Sequence of the second protein:
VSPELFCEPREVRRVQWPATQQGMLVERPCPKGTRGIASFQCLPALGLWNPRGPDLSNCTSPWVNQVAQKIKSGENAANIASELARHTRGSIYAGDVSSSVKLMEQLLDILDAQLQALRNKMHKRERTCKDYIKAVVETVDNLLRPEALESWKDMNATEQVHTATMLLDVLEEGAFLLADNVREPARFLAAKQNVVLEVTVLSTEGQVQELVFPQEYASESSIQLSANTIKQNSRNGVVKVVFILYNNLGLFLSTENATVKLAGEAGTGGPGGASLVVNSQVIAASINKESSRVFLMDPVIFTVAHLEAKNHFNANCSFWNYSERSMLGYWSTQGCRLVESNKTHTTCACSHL

Residue-level contacts at the interface:
Residue V305 in the second protein interacts with residue M7 in the first protein (closest heavy-atom distance 2.9 Å).
Residue A294 in the second protein interacts with residue H9 in the first protein (closest heavy-atom distance 3.5 Å).
Residue W348 in the second protein is in contact with residue N2 in the first protein (closest heavy-atom distance 2.9 Å).
Residue H340 in the second protein contacts residue A8 in the first protein (closest heavy-atom distance 3.2 Å).
Residue L304 in the second protein is in contact with residue M7 in the first protein (closest heavy-atom distance 3.6 Å).
Residue N307 in the second protein contacts residue M7 in the first protein (closest heavy-atom distance 3.3 Å).
Residue S303 in the second protein is in contact with residue A8 in the first protein (closest heavy-atom distance 3.1 Å).
Residue I311 in the second protein is in contact with residue N2 in the first protein (closest heavy-atom distance 3.8 Å).
Residue N339 in the second protein is in contact with residue R10 in the first protein (closest heavy-atom distance 2.8 Å).
Residue C376 in the second protein interacts with residue V5 in the first protein (closest heavy-atom distance 3.5 Å).
Residue N344 in the second protein is in contact with residue L6 in the first protein (closest heavy-atom distance 2.8 Å).
Residue S314 in the second protein is in contact with residue T1 in the first protein (closest heavy-atom distance 3.0 Å).
Residue F341 in the second protein is in contact with residue R10 in the first protein (closest heavy-atom distance 3.7 Å).
Residue N339 in the second protein is in contact with residue Y13 in the first protein (closest heavy-atom distance 3.5 Å).
Residue F341 in the second protein contacts residue M7 in the first protein (closest heavy-atom distance 3.4 Å).
Residue A286 in the second protein interacts with residue L6 in the first protein (closest heavy-atom distance 3.6 Å).
Residue W359 in the second protein is in contact with residue L6 in the first protein (closest heavy-atom distance 3.7 Å).
Residue A343 in the second protein contacts residue L6 in the first protein (closest heavy-atom distance 3.4 Å).
Residue S346 in the second protein contacts residue A4 in the first protein (closest heavy-atom distance 2.9 Å).
Residue A294 in the second protein is in contact with residue E11 in the first protein (closest heavy-atom distance 3.4 Å).
Residue I311 in the second protein interacts with residue F3 in the first protein (closest heavy-atom distance 2.8 Å).
Residue G297 in the second protein interacts with residue H9 in the first protein (closest heavy-atom distance 3.5 Å).
Residue F347 in the second protein interacts with residue T1 in the first protein (closest heavy-atom distance 3.8 Å).
Residue A343 in the second protein is in contact with residue V5 in the first protein (closest heavy-atom distance 3.7 Å).
Residue C378 in the second protein contacts residue F3 in the first protein (closest heavy-atom distance 3.5 Å).
Residue T296 in the second protein interacts with residue R10 in the first protein (closest heavy-atom distance 3.8 Å).
Residue S308 in the second protein interacts with residue V5 in the first protein (closest heavy-atom distance 3.0 Å).
Residue T296 in the second protein interacts with residue H9 in the first protein (closest heavy-atom distance 3.5 Å).
Residue H380 in the second protein contacts residue F3 in the first protein (closest heavy-atom distance 3.8 Å).
Residue L196 in the second protein contacts residue N2 in the first protein (closest heavy-atom distance 3.5 Å).
Residue N344 in the second protein is in contact with residue V5 in the first protein (closest heavy-atom distance 3.5 Å).
Residue S303 in the second protein contacts residue H9 in the first protein (closest heavy-atom distance 2.9 Å).
Residue H334 in the second protein contacts residue M7 in the first protein (closest heavy-atom distance 3.8 Å).
Residue N339 in the second protein is in contact with residue H9 in the first protein (closest heavy-atom distance 3.5 Å).
Residue F347 in the second protein contacts residue N2 in the first protein (closest heavy-atom distance 3.2 Å).
Residue A312 in the second protein contacts residue N2 in the first protein (closest heavy-atom distance 3.3 Å).
Residue A343 in the second protein is in contact with residue M7 in the first protein (closest heavy-atom distance 3.6 Å).
Residue V305 in the second protein contacts residue L6 in the first protein (closest heavy-atom distance 3.2 Å).
Residue V332 in the second protein interacts with residue V5 in the first protein (closest heavy-atom distance 3.5 Å).
Residue F341 in the second protein is in contact with residue H9 in the first protein (closest heavy-atom distance 3.5 Å).
Residue F341 in the second protein is in contact with residue A8 in the first protein (closest heavy-atom distance 2.9 Å).
Residue H340 in the second protein interacts with residue H9 in the first protein (closest heavy-atom distance 3.8 Å).
Residue A312 in the second protein contacts residue T1 in the first protein (closest heavy-atom distance 3.1 Å).
Residue H340 in the second protein contacts residue M7 in the first protein (closest heavy-atom distance 3.8 Å).
Residue A313 in the second protein is in contact with residue T1 in the first protein (closest heavy-atom distance 2.9 Å).
Residue F330 in the second protein contacts residue F3 in the first protein (closest heavy-atom distance 3.5 Å).
Residue L381 in the second protein contacts residue T1 in the first protein (closest heavy-atom distance 2.8 Å).
Residue N342 in the second protein is in contact with residue L6 in the first protein (closest heavy-atom distance 3.5 Å).
Residue G295 in the second protein contacts residue E11 in the first protein (closest heavy-atom distance 3.4 Å).
Residue S346 in the second protein is in contact with residue F3 in the first protein (closest heavy-atom distance 3.3 Å).
Residue G295 in the second protein contacts residue H9 in the first protein (closest heavy-atom distance 2.9 Å).
Residue E293 in the second protein interacts with residue E11 in the first protein (closest heavy-atom distance 3.2 Å).
Residue S308 in the second protein interacts with residue A4 in the first protein (closest heavy-atom distance 3.5 Å).
Residue F347 in the second protein interacts with residue F3 in the first protein (closest heavy-atom distance 3.7 Å).
Residue V310 in the second protein interacts with residue F3 in the first protein (closest heavy-atom distance 3.3 Å).
Residue Q309 in the second protein contacts residue A4 in the first protein (closest heavy-atom distance 3.8 Å).
Residue T283 in the second protein contacts residue L6 in the first protein (closest heavy-atom distance 3.8 Å).
Residue N307 in the second protein is in contact with residue V5 in the first protein (closest heavy-atom distance 2.9 Å).
Residue W359 in the second protein contacts residue A4 in the first protein (closest heavy-atom distance 3.5 Å).
Residue G295 in the second protein interacts with residue R10 in the first protein (closest heavy-atom distance 3.5 Å).

These two protein chains interact to form a complex.

Sequence of the first protein:
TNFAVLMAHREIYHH